Interface contacts:
Residue Y230 in protein 1 is in contact with residue S13 in protein 2 (closest heavy-atom distance 3.8 Å).
Residue L226 in protein 1 is in contact with residue S13 in protein 2 (closest heavy-atom distance 4.7 Å).
Residue Y230 in protein 1 interacts with residue L12 in protein 2 (closest heavy-atom distance 3.9 Å).
Residue G225 in protein 1 interacts with residue S13 in protein 2 (closest heavy-atom distance 4.3 Å).
Residue F199 in protein 1 interacts with residue D11 in protein 2 (closest heavy-atom distance 4.2 Å).
Residue V73 in protein 1 interacts with residue G14 in protein 2 (closest heavy-atom distance 4.8 Å).
Residue P75 in protein 1 interacts with residue S13 in protein 2 (closest heavy-atom distance 3.9 Å).
Residue T194 in protein 1 contacts residue M18 in protein 2 (closest heavy-atom distance 3.5 Å).
Residue T194 in protein 1 interacts with residue F19 in protein 2 (closest heavy-atom distance 3.3 Å).
Residue P75 in protein 1 contacts residue G14 in protein 2 (closest heavy-atom distance 3.5 Å).
Residue I158 in protein 1 contacts residue M18 in protein 2 (closest heavy-atom distance 4.6 Å).
Residue I74 in protein 1 interacts with residue G14 in protein 2 (closest heavy-atom distance 3.5 Å).
Residue I74 in protein 1 interacts with residue G17 in protein 2 (closest heavy-atom distance 4.1 Å).
Residue F199 in protein 1 is in contact with residue L15 in protein 2 (closest heavy-atom distance 3.8 Å).
Residue T194 in protein 1 interacts with residue G20 in protein 2 (closest heavy-atom distance 2.8 Å).
Residue F199 in protein 1 interacts with residue S16 in protein 2 (closest heavy-atom distance 3.6 Å).
Residue I158 in protein 1 is in contact with residue F21 in protein 2 (closest heavy-atom distance 3.7 Å).
Residue A221 in protein 1 is in contact with residue L15 in protein 2 (closest heavy-atom distance 3.7 Å).
Residue T229 in protein 1 is in contact with residue L12 in protein 2 (closest heavy-atom distance 3.9 Å).
Residue T194 in protein 1 is in contact with residue F21 in protein 2 (closest heavy-atom distance 3.1 Å).
Residue G225 in protein 1 contacts residue L15 in protein 2 (closest heavy-atom distance 4.3 Å).
Residue V222 in protein 1 interacts with residue M18 in protein 2 (closest heavy-atom distance 4.4 Å).
Residue Y230 in protein 1 contacts residue D11 in protein 2 (closest heavy-atom distance 3.9 Å).
Residue I74 in protein 1 is in contact with residue M18 in protein 2 (closest heavy-atom distance 4.0 Å).
Residue F157 in protein 1 interacts with residue F21 in protein 2 (closest heavy-atom distance 4.8 Å).
Residue V222 in protein 1 interacts with residue L15 in protein 2 (closest heavy-atom distance 4.0 Å).
Residue V73 in protein 1 is in contact with residue G17 in protein 2 (closest heavy-atom distance 3.3 Å).
Residue I161 in protein 1 contacts residue F21 in protein 2 (closest heavy-atom distance 4.0 Å).
Residue E218 in protein 1 is in contact with residue M18 in protein 2 (closest heavy-atom distance 4.1 Å).
Residue R195 in protein 1 contacts residue F19 in protein 2 (closest heavy-atom distance 3.4 Å).
Residue K197 in protein 1 is in contact with residue S16 in protein 2 (closest heavy-atom distance 3.7 Å).
Residue K197 in protein 1 is in contact with residue D11 in protein 2 (closest heavy-atom distance 3.5 Å).
Residue R162 in protein 1 contacts residue F21 in protein 2 (closest heavy-atom distance 2.7 Å).
Residue I196 in protein 1 contacts residue S16 in protein 2 (closest heavy-atom distance 3.5 Å).
Residue V73 in protein 1 interacts with residue M18 in protein 2 (closest heavy-atom distance 4.3 Å).
Residue T229 in protein 1 is in contact with residue S13 in protein 2 (closest heavy-atom distance 3.4 Å).
Residue I74 in protein 1 interacts with residue L15 in protein 2 (closest heavy-atom distance 3.8 Å).
Residue R169 in protein 1 interacts with residue F21 in protein 2 (closest heavy-atom distance 3.0 Å).
Residue I196 in protein 1 contacts residue F19 in protein 2 (closest heavy-atom distance 3.7 Å).
Residue V73 in protein 1 contacts residue F21 in protein 2 (closest heavy-atom distance 3.9 Å).
Residue L226 in protein 1 is in contact with residue L15 in protein 2 (closest heavy-atom distance 3.7 Å).
Residue R162 in protein 1 is in contact with residue G20 in protein 2 (closest heavy-atom distance 4.8 Å).
Residue F199 in protein 1 interacts with residue S13 in protein 2 (closest heavy-atom distance 4.1 Å).
Residue F193 in protein 1 contacts residue M18 in protein 2 (closest heavy-atom distance 3.8 Å).
Residue K197 in protein 1 contacts residue F19 in protein 2 (closest heavy-atom distance 3.6 Å).
Residue L70 in protein 1 is in contact with residue M18 in protein 2 (closest heavy-atom distance 4.4 Å).

Sequence of protein 1:
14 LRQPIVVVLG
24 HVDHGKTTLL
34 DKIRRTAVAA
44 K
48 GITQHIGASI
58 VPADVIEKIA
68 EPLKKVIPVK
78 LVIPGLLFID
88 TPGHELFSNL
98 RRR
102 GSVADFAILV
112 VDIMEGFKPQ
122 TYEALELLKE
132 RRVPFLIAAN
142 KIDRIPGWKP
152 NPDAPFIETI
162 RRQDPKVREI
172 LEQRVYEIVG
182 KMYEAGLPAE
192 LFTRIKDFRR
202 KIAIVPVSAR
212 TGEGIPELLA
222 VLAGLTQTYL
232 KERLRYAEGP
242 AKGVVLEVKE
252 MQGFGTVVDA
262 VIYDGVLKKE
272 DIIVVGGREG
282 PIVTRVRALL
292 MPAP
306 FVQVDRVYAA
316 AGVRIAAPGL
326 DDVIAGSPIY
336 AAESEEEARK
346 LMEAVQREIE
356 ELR

Sequence of protein 2:
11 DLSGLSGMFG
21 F

The following describes two proteins that form a bound complex.